Interface contacts:
Residue F73 in chain A contacts residue L206 in chain B (closest heavy-atom distance 3.5 Å).
Residue I281 in chain A interacts with residue H283 in chain B (closest heavy-atom distance 3.5 Å).
Residue A209 in chain A is in contact with residue F73 in chain B (closest heavy-atom distance 3.5 Å).
Residue P256 in chain A interacts with residue L257 in chain B (closest heavy-atom distance 3.3 Å).
Residue R237 in chain A is in contact with residue L206 in chain B (closest heavy-atom distance 2.7 Å).
Residue D207 in chain A is in contact with residue H75 in chain B (closest heavy-atom distance 3.6 Å).
Residue L206 in chain A is in contact with residue K77 in chain B (closest heavy-atom distance 3.3 Å).
Residue S72 in chain A contacts residue D207 in chain B (closest heavy-atom distance 2.4 Å).
Residue H261 in chain A interacts with residue D285 in chain B (closest heavy-atom distance 1.6 Å).
Residue H261 in chain A is in contact with residue H283 in chain B (closest heavy-atom distance 2.8 Å).
Residue N70 in chain A interacts with residue R215 in chain B (closest heavy-atom distance 3.1 Å).
Residue D207 in chain A is in contact with residue H71 in chain B (closest heavy-atom distance 3.2 Å).
Residue K77 in chain A contacts residue L206 in chain B (closest heavy-atom distance 3.3 Å).
Residue R235 in chain A interacts with residue F73 in chain B (closest heavy-atom distance 2.9 Å).
Residue H71 in chain A interacts with residue D212 in chain B (closest heavy-atom distance 3.4 Å).
Residue H283 in chain A contacts residue I282 in chain B (closest heavy-atom distance 3.0 Å).
Residue F73 in chain A contacts residue D207 in chain B (closest heavy-atom distance 2.8 Å).
Residue S254 in chain A contacts residue V258 in chain B (closest heavy-atom distance 3.2 Å).
Residue K77 in chain A is in contact with residue S204 in chain B (closest heavy-atom distance 3.1 Å).
Residue F73 in chain A is in contact with residue A209 in chain B (closest heavy-atom distance 3.5 Å).
Residue Q284 in chain A interacts with residue Q284 in chain B (closest heavy-atom distance 2.7 Å).
Residue R235 in chain A is in contact with residue R237 in chain B (closest heavy-atom distance 2.9 Å).
Residue K77 in chain A contacts residue K77 in chain B (closest heavy-atom distance 2.6 Å).
Residue H71 in chain A interacts with residue A209 in chain B (closest heavy-atom distance 3.3 Å).
Residue R237 in chain A is in contact with residue R235 in chain B (closest heavy-atom distance 2.9 Å).
Residue H283 in chain A contacts residue I281 in chain B (closest heavy-atom distance 3.5 Å).
Residue Q284 in chain A contacts residue H283 in chain B (closest heavy-atom distance 3.1 Å).
Residue S72 in chain A is in contact with residue R208 in chain B (closest heavy-atom distance 3.7 Å).
Residue V258 in chain A interacts with residue P286 in chain B (closest heavy-atom distance 3.5 Å).
Residue R215 in chain A is in contact with residue N70 in chain B (closest heavy-atom distance 3.1 Å).
Residue H261 in chain A is in contact with residue P286 in chain B (closest heavy-atom distance 3.2 Å).
Residue R237 in chain A contacts residue R237 in chain B (closest heavy-atom distance 3.3 Å).
Residue L206 in chain A interacts with residue F73 in chain B (closest heavy-atom distance 3.5 Å).
Residue A209 in chain A is in contact with residue H71 in chain B (closest heavy-atom distance 3.3 Å).
Residue F73 in chain A interacts with residue R235 in chain B (closest heavy-atom distance 2.9 Å).
Residue P286 in chain A interacts with residue V258 in chain B (closest heavy-atom distance 3.5 Å).
Residue V258 in chain A contacts residue S254 in chain B (closest heavy-atom distance 3.2 Å).
Residue D207 in chain A contacts residue F73 in chain B (closest heavy-atom distance 2.8 Å).
Residue R208 in chain A contacts residue H71 in chain B (closest heavy-atom distance 2.4 Å).
Residue D207 in chain A is in contact with residue G74 in chain B (closest heavy-atom distance 3.0 Å).
Residue D207 in chain A is in contact with residue S72 in chain B (closest heavy-atom distance 2.4 Å).
Residue I282 in chain A interacts with residue H283 in chain B (closest heavy-atom distance 3.0 Å).
Residue K77 in chain A is in contact with residue L205 in chain B (closest heavy-atom distance 3.7 Å).
Residue H283 in chain A contacts residue H261 in chain B (closest heavy-atom distance 2.8 Å).
Residue L257 in chain A is in contact with residue P256 in chain B (closest heavy-atom distance 3.3 Å).
Residue S204 in chain A interacts with residue K77 in chain B (closest heavy-atom distance 3.1 Å).
Residue D285 in chain A is in contact with residue H261 in chain B (closest heavy-atom distance 1.6 Å).
Residue G74 in chain A is in contact with residue D207 in chain B (closest heavy-atom distance 3.0 Å).
Residue H75 in chain A interacts with residue D207 in chain B (closest heavy-atom distance 3.6 Å).
Residue P286 in chain A interacts with residue H261 in chain B (closest heavy-atom distance 3.2 Å).
Residue P256 in chain A is in contact with residue V258 in chain B (closest heavy-atom distance 3.3 Å).
Residue L206 in chain A contacts residue R237 in chain B (closest heavy-atom distance 2.7 Å).
Residue H71 in chain A contacts residue R208 in chain B (closest heavy-atom distance 2.4 Å).
Residue H71 in chain A contacts residue D207 in chain B (closest heavy-atom distance 3.2 Å).
Residue D212 in chain A contacts residue H71 in chain B (closest heavy-atom distance 3.4 Å).
Residue L206 in chain A is in contact with residue L206 in chain B (closest heavy-atom distance 2.6 Å).
Residue V258 in chain A is in contact with residue P256 in chain B (closest heavy-atom distance 3.3 Å).
Residue R243 in chain A interacts with residue R243 in chain B (closest heavy-atom distance 3.0 Å).
Residue H283 in chain A interacts with residue Q284 in chain B (closest heavy-atom distance 3.1 Å).
Residue R208 in chain A is in contact with residue S72 in chain B (closest heavy-atom distance 3.7 Å).

These two protein chains interact to form a complex.

Sequence of chain A:
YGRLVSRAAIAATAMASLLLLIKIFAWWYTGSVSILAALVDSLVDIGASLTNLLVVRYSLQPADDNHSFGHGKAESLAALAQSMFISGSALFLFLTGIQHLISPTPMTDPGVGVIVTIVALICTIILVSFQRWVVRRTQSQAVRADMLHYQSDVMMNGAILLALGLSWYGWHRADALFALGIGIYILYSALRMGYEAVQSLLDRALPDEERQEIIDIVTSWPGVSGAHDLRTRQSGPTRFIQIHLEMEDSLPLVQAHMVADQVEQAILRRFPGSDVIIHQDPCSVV

Sequence of chain B:
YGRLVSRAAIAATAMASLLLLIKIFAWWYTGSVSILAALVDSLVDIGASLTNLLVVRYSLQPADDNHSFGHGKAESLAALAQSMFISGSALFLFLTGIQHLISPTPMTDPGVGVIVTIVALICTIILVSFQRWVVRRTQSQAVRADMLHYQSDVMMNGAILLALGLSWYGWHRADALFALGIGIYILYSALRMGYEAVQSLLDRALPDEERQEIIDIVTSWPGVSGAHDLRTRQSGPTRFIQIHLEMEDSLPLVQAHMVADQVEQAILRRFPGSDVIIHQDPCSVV